Residue-level contacts at the interface:
Residue L70 in the first protein is in contact with residue V4 in the second protein (closest heavy-atom distance 3.7 Å).
Residue D69 in the first protein contacts residue V4 in the second protein (closest heavy-atom distance 3.3 Å).
Residue Y84 in the first protein interacts with residue Y61 in the second protein (closest heavy-atom distance 2.9 Å).
Residue L299 in the first protein contacts residue A65 in the second protein (closest heavy-atom distance 3.6 Å).
Residue L299 in the first protein interacts with residue V66 in the second protein (closest heavy-atom distance 3.4 Å).
Residue G91 in the first protein contacts residue I70 in the second protein (closest heavy-atom distance 4.0 Å).
Residue I294 in the first protein contacts residue P64 in the second protein (closest heavy-atom distance 4.6 Å).
Residue L299 in the first protein contacts residue P64 in the second protein (closest heavy-atom distance 2.9 Å).
Residue R83 in the first protein interacts with residue Y61 in the second protein (closest heavy-atom distance 2.8 Å).
Residue V90 in the first protein contacts residue W52 in the second protein (closest heavy-atom distance 3.3 Å).
Residue V90 in the first protein is in contact with residue M68 in the second protein (closest heavy-atom distance 3.2 Å).
Residue Q73 in the first protein contacts residue V4 in the second protein (closest heavy-atom distance 3.9 Å).
Residue R83 in the first protein is in contact with residue P64 in the second protein (closest heavy-atom distance 4.3 Å).
Residue E300 in the first protein contacts residue V69 in the second protein (closest heavy-atom distance 3.0 Å).
Residue Y84 in the first protein interacts with residue R18 in the second protein (closest heavy-atom distance 3.7 Å).
Residue Q92 in the first protein is in contact with residue W52 in the second protein (closest heavy-atom distance 3.2 Å).
Residue P94 in the first protein interacts with residue T101 in the second protein (closest heavy-atom distance 3.3 Å).
Residue Y84 in the first protein contacts residue I17 in the second protein (closest heavy-atom distance 4.0 Å).
Residue L299 in the first protein contacts residue K60 in the second protein (closest heavy-atom distance 3.4 Å).
Residue V90 in the first protein is in contact with residue K60 in the second protein (closest heavy-atom distance 3.8 Å).
Residue Q74 in the first protein interacts with residue R12 in the second protein (closest heavy-atom distance 4.2 Å).
Residue P93 in the first protein interacts with residue S103 in the second protein (closest heavy-atom distance 4.4 Å).
Residue W68 in the first protein is in contact with residue V4 in the second protein (closest heavy-atom distance 3.6 Å).
Residue F76 in the first protein contacts residue L15 in the second protein (closest heavy-atom distance 4.1 Å).
Residue P279 in the first protein is in contact with residue V11 in the second protein (closest heavy-atom distance 3.9 Å).
Residue R83 in the first protein interacts with residue W62 in the second protein (closest heavy-atom distance 3.7 Å).
Residue Q92 in the first protein interacts with residue S102 in the second protein (closest heavy-atom distance 3.8 Å).
Residue V90 in the first protein interacts with residue L56 in the second protein (closest heavy-atom distance 3.9 Å).
Residue P279 in the first protein is in contact with residue L14 in the second protein (closest heavy-atom distance 4.2 Å).
Residue V90 in the first protein is in contact with residue P57 in the second protein (closest heavy-atom distance 4.5 Å).
Residue A87 in the first protein is in contact with residue I17 in the second protein (closest heavy-atom distance 3.8 Å).
Residue E300 in the first protein is in contact with residue P100 in the second protein (closest heavy-atom distance 2.7 Å).
Residue L299 in the first protein is in contact with residue P67 in the second protein (closest heavy-atom distance 3.5 Å).
Residue Y84 in the first protein contacts residue L15 in the second protein (closest heavy-atom distance 3.6 Å).
Residue A87 in the first protein interacts with residue Y61 in the second protein (closest heavy-atom distance 4.1 Å).
Residue E297 in the first protein interacts with residue P64 in the second protein (closest heavy-atom distance 4.2 Å).
Residue Q73 in the first protein is in contact with residue R7 in the second protein (closest heavy-atom distance 3.0 Å).
Residue E270 in the first protein interacts with residue R7 in the second protein (closest heavy-atom distance 2.9 Å).
Residue A87 in the first protein contacts residue P57 in the second protein (closest heavy-atom distance 3.4 Å).
Residue P93 in the first protein is in contact with residue S102 in the second protein (closest heavy-atom distance 4.0 Å).
Residue E300 in the first protein contacts residue P67 in the second protein (closest heavy-atom distance 4.2 Å).
Residue G91 in the first protein interacts with residue S102 in the second protein (closest heavy-atom distance 2.3 Å).
Residue P94 in the first protein interacts with residue S102 in the second protein (closest heavy-atom distance 3.1 Å).
Residue A87 in the first protein is in contact with residue K60 in the second protein (closest heavy-atom distance 4.0 Å).
Residue G72 in the first protein contacts residue L8 in the second protein (closest heavy-atom distance 4.4 Å).
Residue E297 in the first protein contacts residue A65 in the second protein (closest heavy-atom distance 4.4 Å).
Residue G280 in the first protein is in contact with residue V11 in the second protein (closest heavy-atom distance 3.4 Å).
Residue W68 in the first protein contacts residue G3 in the second protein (closest heavy-atom distance 3.6 Å).
Residue M281 in the first protein is in contact with residue L15 in the second protein (closest heavy-atom distance 4.3 Å).
Residue G91 in the first protein is in contact with residue W52 in the second protein (closest heavy-atom distance 3.7 Å).
Residue E300 in the first protein interacts with residue F99 in the second protein (closest heavy-atom distance 3.1 Å).
Residue P93 in the first protein is in contact with residue R72 in the second protein (closest heavy-atom distance 4.2 Å).
Residue E300 in the first protein contacts residue T101 in the second protein (closest heavy-atom distance 3.9 Å).
Residue G91 in the first protein contacts residue M68 in the second protein (closest heavy-atom distance 4.6 Å).
Residue V272 in the first protein contacts residue R7 in the second protein (closest heavy-atom distance 3.7 Å).
Residue Q74 in the first protein contacts residue L8 in the second protein (closest heavy-atom distance 3.9 Å).
Residue Q73 in the first protein contacts residue L8 in the second protein (closest heavy-atom distance 4.0 Å).
Residue R86 in the first protein contacts residue K60 in the second protein (closest heavy-atom distance 3.8 Å).
Residue V88 in the first protein contacts residue I17 in the second protein (closest heavy-atom distance 3.6 Å).
Residue W68 in the first protein contacts residue V2 in the second protein (closest heavy-atom distance 3.0 Å).

Sequence of the second protein:
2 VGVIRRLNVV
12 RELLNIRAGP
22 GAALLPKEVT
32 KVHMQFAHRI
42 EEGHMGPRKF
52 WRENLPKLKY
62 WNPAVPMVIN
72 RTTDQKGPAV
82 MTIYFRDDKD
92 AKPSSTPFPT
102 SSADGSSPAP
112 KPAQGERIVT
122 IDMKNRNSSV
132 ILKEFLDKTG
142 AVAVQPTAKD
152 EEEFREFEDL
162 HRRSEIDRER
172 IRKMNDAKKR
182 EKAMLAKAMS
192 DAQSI

Sequence of the first protein:
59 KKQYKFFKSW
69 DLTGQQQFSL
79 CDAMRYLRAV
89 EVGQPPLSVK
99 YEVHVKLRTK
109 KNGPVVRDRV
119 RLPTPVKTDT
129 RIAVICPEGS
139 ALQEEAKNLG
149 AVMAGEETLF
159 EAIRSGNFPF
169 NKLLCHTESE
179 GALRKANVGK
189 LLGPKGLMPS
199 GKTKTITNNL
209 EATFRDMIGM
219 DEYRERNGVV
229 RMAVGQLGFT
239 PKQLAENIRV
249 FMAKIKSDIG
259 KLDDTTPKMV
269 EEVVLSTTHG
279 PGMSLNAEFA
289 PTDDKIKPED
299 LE

This data describes a binding interaction between two proteins.